Sequence of protein 2:
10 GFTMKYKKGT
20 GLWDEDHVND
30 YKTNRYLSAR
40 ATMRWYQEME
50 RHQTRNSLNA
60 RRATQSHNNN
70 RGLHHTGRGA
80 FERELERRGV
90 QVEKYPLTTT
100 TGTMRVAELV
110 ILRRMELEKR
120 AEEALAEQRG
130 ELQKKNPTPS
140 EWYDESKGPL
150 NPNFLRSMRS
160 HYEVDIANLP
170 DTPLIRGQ

Contacts between the two chains:
Residue Q156 in protein 1 is in contact with residue Y30 in protein 2 (closest heavy-atom distance 3.1 Å).
Residue E403 in protein 1 is in contact with residue V109 in protein 2 (closest heavy-atom distance 3.0 Å).
Residue Y416 in protein 1 contacts residue Y94 in protein 2 (closest heavy-atom distance 3.3 Å).
Residue R81 in protein 1 contacts residue D143 in protein 2 (closest heavy-atom distance 3.1 Å).
Residue F86 in protein 1 contacts residue W141 in protein 2 (closest heavy-atom distance 3.5 Å).
Residue P70 in protein 1 is in contact with residue N152 in protein 2 (closest heavy-atom distance 3.5 Å).
Residue R154 in protein 1 interacts with residue D29 in protein 2 (closest heavy-atom distance 3.1 Å).
Residue N122 in protein 1 interacts with residue S156 in protein 2 (closest heavy-atom distance 3.2 Å).
Residue T280 in protein 1 interacts with residue E117 in protein 2 (closest heavy-atom distance 3.5 Å).
Residue Y312 in protein 1 contacts residue H26 in protein 2 (closest heavy-atom distance 3.0 Å).
Residue R337 in protein 1 is in contact with residue D25 in protein 2 (closest heavy-atom distance 3.1 Å).
Residue S283 in protein 1 is in contact with residue W22 in protein 2 (closest heavy-atom distance 3.2 Å).
Residue F294 in protein 1 is in contact with residue T41 in protein 2 (closest heavy-atom distance 3.5 Å).
Residue I76 in protein 1 interacts with residue P148 in protein 2 (closest heavy-atom distance 3.1 Å).
Residue N157 in protein 1 is in contact with residue K31 in protein 2 (closest heavy-atom distance 3.3 Å).
Residue R241 in protein 1 contacts residue E117 in protein 2 (closest heavy-atom distance 2.6 Å).
Residue N336 in protein 1 is in contact with residue Y45 in protein 2 (closest heavy-atom distance 2.8 Å).
Residue Y341 in protein 1 contacts residue R34 in protein 2 (closest heavy-atom distance 3.4 Å).
Residue E92 in protein 1 contacts residue W141 in protein 2 (closest heavy-atom distance 2.8 Å).
Residue K398 in protein 1 interacts with residue R113 in protein 2 (closest heavy-atom distance 2.6 Å).
Residue S73 in protein 1 is in contact with residue F153 in protein 2 (closest heavy-atom distance 3.2 Å).
Residue N157 in protein 1 contacts residue T32 in protein 2 (closest heavy-atom distance 3.4 Å).
Residue R154 in protein 1 contacts residue T32 in protein 2 (closest heavy-atom distance 3.4 Å).
Residue R337 in protein 1 is in contact with residue W22 in protein 2 (closest heavy-atom distance 3.4 Å).
Residue D421 in protein 1 contacts residue K93 in protein 2 (closest heavy-atom distance 3.1 Å).
Residue E284 in protein 1 is in contact with residue W22 in protein 2 (closest heavy-atom distance 3.5 Å).
Residue V71 in protein 1 interacts with residue N150 in protein 2 (closest heavy-atom distance 2.5 Å).
Residue E92 in protein 1 is in contact with residue L131 in protein 2 (closest heavy-atom distance 3.5 Å).
Residue R278 in protein 1 contacts residue L124 in protein 2 (closest heavy-atom distance 3.4 Å).
Residue N336 in protein 1 interacts with residue E24 in protein 2 (closest heavy-atom distance 2.9 Å).
Residue C155 in protein 1 interacts with residue T32 in protein 2 (closest heavy-atom distance 3.1 Å).
Residue Y312 in protein 1 is in contact with residue M13 in protein 2 (closest heavy-atom distance 3.4 Å).
Residue F158 in protein 1 contacts residue Y30 in protein 2 (closest heavy-atom distance 3.2 Å).
Residue S277 in protein 1 interacts with residue E117 in protein 2 (closest heavy-atom distance 2.8 Å).
Residue E92 in protein 1 is in contact with residue Y161 in protein 2 (closest heavy-atom distance 3.0 Å).
Residue I335 in protein 1 contacts residue T32 in protein 2 (closest heavy-atom distance 3.1 Å).
Residue Y314 in protein 1 interacts with residue T12 in protein 2 (closest heavy-atom distance 3.2 Å).
Residue E412 in protein 1 contacts residue T97 in protein 2 (closest heavy-atom distance 2.4 Å).
Residue V71 in protein 1 interacts with residue N152 in protein 2 (closest heavy-atom distance 3.4 Å).
Residue P74 in protein 1 is in contact with residue N150 in protein 2 (closest heavy-atom distance 2.9 Å).
Residue R407 in protein 1 interacts with residue L108 in protein 2 (closest heavy-atom distance 3.5 Å).
Residue I125 in protein 1 is in contact with residue R128 in protein 2 (closest heavy-atom distance 3.3 Å).
Residue R303 in protein 1 interacts with residue W22 in protein 2 (closest heavy-atom distance 3.3 Å).
Residue F285 in protein 1 contacts residue Y45 in protein 2 (closest heavy-atom distance 3.5 Å).
Residue E92 in protein 1 contacts residue N135 in protein 2 (closest heavy-atom distance 3.3 Å).
Residue K330 in protein 1 is in contact with residue N28 in protein 2 (closest heavy-atom distance 3.2 Å).
Residue P91 in protein 1 is in contact with residue L131 in protein 2 (closest heavy-atom distance 3.0 Å).
Residue D421 in protein 1 contacts residue Y94 in protein 2 (closest heavy-atom distance 3.0 Å).
Residue R303 in protein 1 interacts with residue E24 in protein 2 (closest heavy-atom distance 2.9 Å).
Residue C155 in protein 1 interacts with residue N33 in protein 2 (closest heavy-atom distance 3.0 Å).
Residue S73 in protein 1 is in contact with residue N150 in protein 2 (closest heavy-atom distance 3.0 Å).
Residue K320 in protein 1 is in contact with residue F11 in protein 2 (closest heavy-atom distance 3.2 Å).
Residue L397 in protein 1 is in contact with residue R113 in protein 2 (closest heavy-atom distance 2.9 Å).
Residue F419 in protein 1 interacts with residue K93 in protein 2 (closest heavy-atom distance 3.4 Å).
Residue P91 in protein 1 contacts residue N135 in protein 2 (closest heavy-atom distance 3.4 Å).
Residue Q80 in protein 1 is in contact with residue K146 in protein 2 (closest heavy-atom distance 3.0 Å).
Residue Y75 in protein 1 is in contact with residue W141 in protein 2 (closest heavy-atom distance 3.0 Å).
Residue I335 in protein 1 is in contact with residue W44 in protein 2 (closest heavy-atom distance 3.3 Å).
Residue V124 in protein 1 contacts residue H160 in protein 2 (closest heavy-atom distance 3.1 Å).
Residue R81 in protein 1 is in contact with residue G147 in protein 2 (closest heavy-atom distance 2.7 Å).

Sequence of protein 1:
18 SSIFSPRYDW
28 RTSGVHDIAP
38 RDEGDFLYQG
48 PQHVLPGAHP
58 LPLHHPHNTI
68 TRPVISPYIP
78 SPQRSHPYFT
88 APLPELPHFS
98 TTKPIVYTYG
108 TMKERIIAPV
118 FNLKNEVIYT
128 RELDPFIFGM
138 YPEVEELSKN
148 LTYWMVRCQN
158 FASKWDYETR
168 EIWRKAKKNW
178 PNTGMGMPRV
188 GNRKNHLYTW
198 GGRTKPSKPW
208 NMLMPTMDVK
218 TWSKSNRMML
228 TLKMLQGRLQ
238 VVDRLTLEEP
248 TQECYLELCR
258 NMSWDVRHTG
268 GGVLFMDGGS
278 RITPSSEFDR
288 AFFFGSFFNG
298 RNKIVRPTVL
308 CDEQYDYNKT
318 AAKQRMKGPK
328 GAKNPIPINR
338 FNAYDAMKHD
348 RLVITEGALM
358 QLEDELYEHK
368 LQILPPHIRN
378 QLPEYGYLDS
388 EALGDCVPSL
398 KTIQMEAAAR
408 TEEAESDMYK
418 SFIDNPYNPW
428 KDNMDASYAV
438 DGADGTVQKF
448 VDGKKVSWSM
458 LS

This data describes a binding interaction between two proteins.